Residue-level contacts at the interface:
Residue Y529 in the second protein contacts residue F14 in the first protein (closest heavy-atom distance 3.6 Å).
Residue K499 in the second protein is in contact with residue F14 in the first protein (closest heavy-atom distance 3.6 Å).
Residue R495 in the second protein is in contact with residue E18 in the first protein (closest heavy-atom distance 3.8 Å).
Residue K496 in the second protein interacts with residue F20 in the first protein (closest heavy-atom distance 4.5 Å).
Residue K496 in the second protein contacts residue E18 in the first protein (closest heavy-atom distance 4.8 Å).
Residue T535 in the second protein contacts residue F14 in the first protein (closest heavy-atom distance 4.2 Å).
Residue S534 in the second protein is in contact with residue F14 in the first protein (closest heavy-atom distance 3.4 Å).
Residue L500 in the second protein contacts residue F14 in the first protein (closest heavy-atom distance 4.2 Å).
Residue R495 in the second protein interacts with residue F20 in the first protein (closest heavy-atom distance 3.7 Å).
Residue K496 in the second protein is in contact with residue V17 in the first protein (closest heavy-atom distance 4.0 Å).
Residue K497 in the second protein contacts residue E15 in the first protein (closest heavy-atom distance 4.0 Å).
Residue K497 in the second protein interacts with residue F20 in the first protein (closest heavy-atom distance 3.8 Å).
Residue L536 in the second protein interacts with residue F14 in the first protein (closest heavy-atom distance 3.6 Å).
Residue L500 in the second protein contacts residue D13 in the first protein (closest heavy-atom distance 3.7 Å).
Residue L494 in the second protein contacts residue F20 in the first protein (closest heavy-atom distance 3.5 Å).
Residue K499 in the second protein is in contact with residue V17 in the first protein (closest heavy-atom distance 4.3 Å).
Residue K497 in the second protein interacts with residue V17 in the first protein (closest heavy-atom distance 3.2 Å).
Residue S534 in the second protein interacts with residue V16 in the first protein (closest heavy-atom distance 3.4 Å).
Residue Y498 in the second protein interacts with residue E15 in the first protein (closest heavy-atom distance 4.2 Å).
Residue K497 in the second protein contacts residue V16 in the first protein (closest heavy-atom distance 3.9 Å).
Residue Y498 in the second protein is in contact with residue F14 in the first protein (closest heavy-atom distance 3.5 Å).
Residue Y498 in the second protein contacts residue V16 in the first protein (closest heavy-atom distance 3.7 Å).
Residue R495 in the second protein contacts residue V17 in the first protein (closest heavy-atom distance 4.4 Å).
Residue K539 in the second protein contacts residue D13 in the first protein (closest heavy-atom distance 5.0 Å).
Residue K499 in the second protein contacts residue E15 in the first protein (closest heavy-atom distance 3.4 Å).
Residue K499 in the second protein contacts residue D13 in the first protein (closest heavy-atom distance 4.3 Å).

This data describes a binding interaction between two proteins.

Sequence of the second protein:
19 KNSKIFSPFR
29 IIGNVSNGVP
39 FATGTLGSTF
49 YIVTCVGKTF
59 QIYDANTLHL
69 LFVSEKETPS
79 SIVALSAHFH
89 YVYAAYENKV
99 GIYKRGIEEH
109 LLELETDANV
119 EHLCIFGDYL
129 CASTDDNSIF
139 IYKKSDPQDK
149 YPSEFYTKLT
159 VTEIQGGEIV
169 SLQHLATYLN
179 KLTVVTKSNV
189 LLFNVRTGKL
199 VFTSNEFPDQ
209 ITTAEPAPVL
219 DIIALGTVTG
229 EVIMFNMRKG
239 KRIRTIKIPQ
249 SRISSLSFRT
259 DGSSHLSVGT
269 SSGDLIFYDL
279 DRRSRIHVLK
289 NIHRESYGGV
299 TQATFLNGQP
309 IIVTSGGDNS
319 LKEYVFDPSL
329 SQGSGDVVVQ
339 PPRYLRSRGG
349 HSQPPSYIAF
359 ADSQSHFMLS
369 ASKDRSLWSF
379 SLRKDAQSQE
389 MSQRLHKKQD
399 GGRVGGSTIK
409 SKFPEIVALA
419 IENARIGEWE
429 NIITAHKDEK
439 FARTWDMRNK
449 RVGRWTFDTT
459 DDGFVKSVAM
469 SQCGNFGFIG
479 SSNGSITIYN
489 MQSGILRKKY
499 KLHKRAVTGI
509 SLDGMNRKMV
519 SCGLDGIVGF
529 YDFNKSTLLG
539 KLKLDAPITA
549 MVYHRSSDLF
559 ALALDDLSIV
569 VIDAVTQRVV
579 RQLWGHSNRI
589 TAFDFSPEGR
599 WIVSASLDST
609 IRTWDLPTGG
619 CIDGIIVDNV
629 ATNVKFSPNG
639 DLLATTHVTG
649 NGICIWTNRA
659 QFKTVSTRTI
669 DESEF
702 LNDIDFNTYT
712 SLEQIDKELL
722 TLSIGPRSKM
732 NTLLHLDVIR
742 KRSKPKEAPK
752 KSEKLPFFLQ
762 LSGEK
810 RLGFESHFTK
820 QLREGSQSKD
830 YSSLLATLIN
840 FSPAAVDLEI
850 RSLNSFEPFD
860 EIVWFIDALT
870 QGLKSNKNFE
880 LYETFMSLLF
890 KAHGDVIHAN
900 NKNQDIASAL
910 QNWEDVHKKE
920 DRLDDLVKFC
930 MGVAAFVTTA

Sequence of the first protein:
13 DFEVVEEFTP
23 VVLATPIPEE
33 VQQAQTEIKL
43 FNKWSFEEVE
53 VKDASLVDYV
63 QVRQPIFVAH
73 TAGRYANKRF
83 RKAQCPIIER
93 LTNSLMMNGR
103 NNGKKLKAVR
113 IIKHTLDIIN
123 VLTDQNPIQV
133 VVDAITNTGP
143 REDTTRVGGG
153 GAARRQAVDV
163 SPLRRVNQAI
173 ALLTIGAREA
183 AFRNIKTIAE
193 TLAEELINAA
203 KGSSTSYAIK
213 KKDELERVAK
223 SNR